Sequence of chain B:
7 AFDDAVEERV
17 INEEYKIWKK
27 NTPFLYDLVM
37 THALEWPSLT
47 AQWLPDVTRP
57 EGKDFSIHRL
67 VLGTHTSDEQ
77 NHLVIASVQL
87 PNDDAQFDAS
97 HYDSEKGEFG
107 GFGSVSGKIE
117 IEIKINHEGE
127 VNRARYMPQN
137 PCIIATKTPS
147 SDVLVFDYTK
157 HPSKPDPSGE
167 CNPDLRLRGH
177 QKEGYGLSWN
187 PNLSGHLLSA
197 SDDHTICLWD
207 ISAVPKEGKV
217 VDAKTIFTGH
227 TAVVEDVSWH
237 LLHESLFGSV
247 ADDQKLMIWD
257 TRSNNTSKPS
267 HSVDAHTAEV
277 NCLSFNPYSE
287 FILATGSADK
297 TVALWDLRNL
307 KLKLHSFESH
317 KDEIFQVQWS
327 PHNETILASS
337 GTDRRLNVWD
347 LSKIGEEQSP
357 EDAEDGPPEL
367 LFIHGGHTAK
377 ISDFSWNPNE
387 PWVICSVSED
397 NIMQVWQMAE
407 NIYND

This data describes a binding interaction between two proteins.

Sequence of chain A:
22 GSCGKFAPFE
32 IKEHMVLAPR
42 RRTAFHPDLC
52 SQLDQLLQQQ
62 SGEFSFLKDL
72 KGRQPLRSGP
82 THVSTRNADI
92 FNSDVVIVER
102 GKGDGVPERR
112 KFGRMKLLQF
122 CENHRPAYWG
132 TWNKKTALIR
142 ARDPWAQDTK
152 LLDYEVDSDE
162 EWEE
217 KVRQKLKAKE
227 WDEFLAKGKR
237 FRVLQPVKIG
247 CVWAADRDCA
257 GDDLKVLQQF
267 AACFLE

Contacts between the two chains:
Residue K26 in chain B interacts with residue E156 in chain A (closest heavy-atom distance 2.8 Å).
Residue V35 in chain B is in contact with residue L118 in chain A (closest heavy-atom distance 2.8 Å).
Residue D361 in chain B interacts with residue R141 in chain A (closest heavy-atom distance 2.9 Å).
Residue Q354 in chain B interacts with residue R143 in chain A (closest heavy-atom distance 2.7 Å).
Residue P134 in chain B interacts with residue R41 in chain A (closest heavy-atom distance 2.7 Å).
Residue H267 in chain B interacts with residue Q61 in chain A (closest heavy-atom distance 3.3 Å).
Residue F30 in chain B contacts residue T137 in chain A (closest heavy-atom distance 3.2 Å).
Residue F105 in chain B interacts with residue T132 in chain A (closest heavy-atom distance 3.0 Å).
Residue R55 in chain B interacts with residue H35 in chain A (closest heavy-atom distance 3.0 Å).
Residue N27 in chain B contacts residue Y155 in chain A (closest heavy-atom distance 3.2 Å).
Residue D52 in chain B contacts residue F30 in chain A (closest heavy-atom distance 3.1 Å).
Residue N385 in chain B contacts residue T82 in chain A (closest heavy-atom distance 3.0 Å).
Residue R55 in chain B interacts with residue T82 in chain A (closest heavy-atom distance 3.0 Å).
Residue E330 in chain B interacts with residue R74 in chain A (closest heavy-atom distance 2.9 Å).
Residue D94 in chain B interacts with residue M116 in chain A (closest heavy-atom distance 3.1 Å).
Residue F30 in chain B is in contact with residue K135 in chain A (closest heavy-atom distance 3.1 Å).
Residue Y21 in chain B interacts with residue E123 in chain A (closest heavy-atom distance 2.4 Å).
Residue V35 in chain B is in contact with residue Q120 in chain A (closest heavy-atom distance 2.9 Å).
Residue N188 in chain B is in contact with residue R42 in chain A (closest heavy-atom distance 2.5 Å).
Residue P211 in chain B is in contact with residue K26 in chain A (closest heavy-atom distance 3.2 Å).
Residue R304 in chain B is in contact with residue Q61 in chain A (closest heavy-atom distance 3.3 Å).
Residue N136 in chain B contacts residue A28 in chain A (closest heavy-atom distance 2.8 Å).
Residue Q92 in chain B interacts with residue R115 in chain A (closest heavy-atom distance 2.6 Å).
Residue K156 in chain B is in contact with residue K26 in chain A (closest heavy-atom distance 3.1 Å).
Residue Q92 in chain B contacts residue M116 in chain A (closest heavy-atom distance 3.0 Å).
Residue Y284 in chain B interacts with residue S79 in chain A (closest heavy-atom distance 2.7 Å).
Residue P187 in chain B interacts with residue R42 in chain A (closest heavy-atom distance 3.2 Å).
Residue E286 in chain B interacts with residue L50 in chain A (closest heavy-atom distance 3.3 Å).
Residue G113 in chain B is in contact with residue Q120 in chain A (closest heavy-atom distance 2.9 Å).
Residue T37 in chain B contacts residue Q120 in chain A (closest heavy-atom distance 3.2 Å).
Residue D52 in chain B contacts residue L38 in chain A (closest heavy-atom distance 3.2 Å).
Residue R258 in chain B is in contact with residue D55 in chain A (closest heavy-atom distance 2.9 Å).
Residue K26 in chain B contacts residue D154 in chain A (closest heavy-atom distance 2.3 Å).
Residue E104 in chain B interacts with residue N134 in chain A (closest heavy-atom distance 2.8 Å).
Residue I369 in chain B contacts residue P145 in chain A (closest heavy-atom distance 3.2 Å).
Residue G362 in chain B interacts with residue R143 in chain A (closest heavy-atom distance 2.7 Å).
Residue L366 in chain B interacts with residue R143 in chain A (closest heavy-atom distance 3.2 Å).
Residue T37 in chain B is in contact with residue C122 in chain A (closest heavy-atom distance 3.2 Å).
Residue K25 in chain B interacts with residue E123 in chain A (closest heavy-atom distance 2.5 Å).
Residue K26 in chain B contacts residue D158 in chain A (closest heavy-atom distance 3.1 Å).
Residue K212 in chain B interacts with residue K26 in chain A (closest heavy-atom distance 3.0 Å).
Residue E330 in chain B is in contact with residue L77 in chain A (closest heavy-atom distance 3.2 Å).
Residue F108 in chain B is in contact with residue A128 in chain A (closest heavy-atom distance 2.9 Å).
Residue G107 in chain B is in contact with residue W130 in chain A (closest heavy-atom distance 3.1 Å).
Residue N27 in chain B interacts with residue I140 in chain A (closest heavy-atom distance 3.2 Å).
Residue E406 in chain B interacts with residue R115 in chain A (closest heavy-atom distance 3.2 Å).
Residue S112 in chain B interacts with residue Q120 in chain A (closest heavy-atom distance 2.8 Å).
Residue H267 in chain B contacts residue L58 in chain A (closest heavy-atom distance 2.6 Å).
Residue V53 in chain B contacts residue V37 in chain A (closest heavy-atom distance 2.9 Å).
Residue E104 in chain B interacts with residue T132 in chain A (closest heavy-atom distance 3.1 Å).
Residue D33 in chain B contacts residue L118 in chain A (closest heavy-atom distance 3.1 Å).
Residue P29 in chain B interacts with residue K117 in chain A (closest heavy-atom distance 2.4 Å).
Residue L306 in chain B contacts residue Q61 in chain A (closest heavy-atom distance 3.2 Å).
Residue G103 in chain B is in contact with residue F113 in chain A (closest heavy-atom distance 3.3 Å).
Residue H328 in chain B contacts residue S79 in chain A (closest heavy-atom distance 3.2 Å).
Residue P363 in chain B contacts residue R143 in chain A (closest heavy-atom distance 2.8 Å).
Residue P51 in chain B interacts with residue V37 in chain A (closest heavy-atom distance 3.1 Å).
Residue Y32 in chain B interacts with residue K117 in chain A (closest heavy-atom distance 3.2 Å).
Residue R304 in chain B interacts with residue S62 in chain A (closest heavy-atom distance 3.0 Å).
Residue L303 in chain B contacts residue Q61 in chain A (closest heavy-atom distance 3.2 Å).